Interface contacts:
Residue L25 in the first protein is in contact with residue L16 in the second protein (closest heavy-atom distance 3.8 Å).
Residue S37 in the first protein is in contact with residue M27 in the second protein (closest heavy-atom distance 3.7 Å).
Residue Y41 in the first protein is in contact with residue F119 in the second protein (closest heavy-atom distance 3.5 Å).
Residue A6 in the first protein interacts with residue A6 in the second protein (closest heavy-atom distance 3.4 Å).
Residue M80 in the first protein interacts with residue P125 in the second protein (closest heavy-atom distance 3.6 Å).
Residue S37 in the first protein contacts residue D26 in the second protein (closest heavy-atom distance 3.4 Å).
Residue L47 in the first protein interacts with residue S123 in the second protein (closest heavy-atom distance 3.6 Å).
Residue R171 in the first protein is in contact with residue D127 in the second protein (closest heavy-atom distance 2.6 Å).
Residue V22 in the first protein contacts residue S11 in the second protein (closest heavy-atom distance 3.6 Å).
Residue H71 in the first protein is in contact with residue F124 in the second protein (closest heavy-atom distance 3.7 Å).
Residue A45 in the first protein contacts residue A122 in the second protein (closest heavy-atom distance 3.5 Å).
Residue H71 in the first protein is in contact with residue S123 in the second protein (closest heavy-atom distance 3.2 Å).
Residue V23 in the first protein interacts with residue L10 in the second protein (closest heavy-atom distance 3.7 Å).
Residue S37 in the first protein interacts with residue D28 in the second protein (closest heavy-atom distance 3.5 Å).
Residue T39 in the first protein is in contact with residue F31 in the second protein (closest heavy-atom distance 3.4 Å).
Residue V23 in the first protein contacts residue L16 in the second protein (closest heavy-atom distance 3.9 Å).
Residue R171 in the first protein interacts with residue Q140 in the second protein (closest heavy-atom distance 2.8 Å).
Residue V36 in the first protein contacts residue P15 in the second protein (closest heavy-atom distance 3.3 Å).
Residue M80 in the first protein is in contact with residue Y142 in the second protein (closest heavy-atom distance 3.6 Å).
Residue E44 in the first protein is in contact with residue A121 in the second protein (closest heavy-atom distance 3.6 Å).
Residue S7 in the first protein is in contact with residue T5 in the second protein (closest heavy-atom distance 3.5 Å).
Residue S24 in the first protein contacts residue L16 in the second protein (closest heavy-atom distance 3.7 Å).
Residue Q46 in the first protein interacts with residue A122 in the second protein (closest heavy-atom distance 3.5 Å).
Residue A45 in the first protein is in contact with residue G118 in the second protein (closest heavy-atom distance 2.9 Å).
Residue A43 in the first protein contacts residue G118 in the second protein (closest heavy-atom distance 3.5 Å).
Residue G21 in the first protein interacts with residue S11 in the second protein (closest heavy-atom distance 2.7 Å).
Residue L38 in the first protein interacts with residue D28 in the second protein (closest heavy-atom distance 3.0 Å).
Residue V23 in the first protein contacts residue S13 in the second protein (closest heavy-atom distance 2.9 Å).
Residue L25 in the first protein is in contact with residue P15 in the second protein (closest heavy-atom distance 3.8 Å).
Residue T39 in the first protein interacts with residue D28 in the second protein (closest heavy-atom distance 2.6 Å).
Residue L47 in the first protein contacts residue Y142 in the second protein (closest heavy-atom distance 3.7 Å).
Residue H73 in the first protein contacts residue D175 in the second protein (closest heavy-atom distance 2.7 Å).
Residue F12 in the first protein interacts with residue L10 in the second protein (closest heavy-atom distance 3.5 Å).
Residue L38 in the first protein contacts residue P15 in the second protein (closest heavy-atom distance 3.5 Å).
Residue N69 in the first protein is in contact with residue Y142 in the second protein (closest heavy-atom distance 3.1 Å).
Residue S40 in the first protein contacts residue R75 in the second protein (closest heavy-atom distance 3.3 Å).
Residue S37 in the first protein contacts residue P15 in the second protein (closest heavy-atom distance 3.8 Å).
Residue L38 in the first protein contacts residue C32 in the second protein (closest heavy-atom distance 3.6 Å).
Residue C32 in the first protein contacts residue F31 in the second protein (closest heavy-atom distance 3.9 Å).
Residue Q34 in the first protein interacts with residue P14 in the second protein (closest heavy-atom distance 3.5 Å).
Residue L10 in the first protein is in contact with residue L10 in the second protein (closest heavy-atom distance 3.9 Å).
Residue E44 in the first protein contacts residue G118 in the second protein (closest heavy-atom distance 3.6 Å).
Residue V22 in the first protein contacts residue S13 in the second protein (closest heavy-atom distance 3.2 Å).
Residue H71 in the first protein contacts residue P125 in the second protein (closest heavy-atom distance 3.4 Å).
Residue L38 in the first protein contacts residue L38 in the second protein (closest heavy-atom distance 3.8 Å).
Residue T39 in the first protein interacts with residue R75 in the second protein (closest heavy-atom distance 3.4 Å).
Residue L47 in the first protein interacts with residue A122 in the second protein (closest heavy-atom distance 3.9 Å).
Residue Q34 in the first protein is in contact with residue P15 in the second protein (closest heavy-atom distance 3.7 Å).
Residue H71 in the first protein interacts with residue F119 in the second protein (closest heavy-atom distance 3.7 Å).
Residue G21 in the first protein contacts residue L10 in the second protein (closest heavy-atom distance 3.4 Å).
Residue V23 in the first protein interacts with residue F12 in the second protein (closest heavy-atom distance 3.6 Å).
Residue V23 in the first protein contacts residue S11 in the second protein (closest heavy-atom distance 2.7 Å).
Residue L38 in the first protein is in contact with residue D26 in the second protein (closest heavy-atom distance 2.7 Å).
Residue S24 in the first protein is in contact with residue S13 in the second protein (closest heavy-atom distance 3.7 Å).
Residue S40 in the first protein interacts with residue T176 in the second protein (closest heavy-atom distance 3.7 Å).
Residue Y41 in the first protein is in contact with residue D175 in the second protein (closest heavy-atom distance 2.6 Å).
Residue S40 in the first protein is in contact with residue F31 in the second protein (closest heavy-atom distance 3.5 Å).
Residue M80 in the first protein interacts with residue Q140 in the second protein (closest heavy-atom distance 3.2 Å).
Residue H73 in the first protein is in contact with residue R76 in the second protein (closest heavy-atom distance 3.6 Å).
Residue F31 in the first protein is in contact with residue F31 in the second protein (closest heavy-atom distance 3.5 Å).

The following describes two proteins that form a bound complex.

Sequence of the first protein:
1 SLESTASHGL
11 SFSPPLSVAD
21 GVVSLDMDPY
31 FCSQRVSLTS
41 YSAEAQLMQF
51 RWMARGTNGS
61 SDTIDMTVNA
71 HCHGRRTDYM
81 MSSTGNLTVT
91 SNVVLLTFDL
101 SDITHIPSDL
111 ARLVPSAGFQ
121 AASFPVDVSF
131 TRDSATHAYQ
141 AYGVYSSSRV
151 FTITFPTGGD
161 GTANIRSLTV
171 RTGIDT

Sequence of the second protein:
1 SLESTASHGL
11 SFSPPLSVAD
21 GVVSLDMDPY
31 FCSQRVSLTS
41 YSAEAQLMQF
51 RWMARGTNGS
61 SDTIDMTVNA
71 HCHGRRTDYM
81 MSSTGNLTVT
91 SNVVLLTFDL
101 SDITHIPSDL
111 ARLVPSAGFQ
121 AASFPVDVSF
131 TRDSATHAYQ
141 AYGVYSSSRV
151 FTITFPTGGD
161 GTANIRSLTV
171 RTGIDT